These two protein chains interact to form a complex.

Sequence of protein 1:
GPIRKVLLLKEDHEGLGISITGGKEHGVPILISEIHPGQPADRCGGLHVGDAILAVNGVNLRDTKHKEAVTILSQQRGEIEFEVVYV

Contacts between the two chains:
Residue G21 in protein 1 contacts residue I10 in protein 2 (closest heavy-atom distance 3.0 Å).
Residue V74 in protein 1 interacts with residue I10 in protein 2 (closest heavy-atom distance 4.3 Å).
Residue G19 in protein 1 interacts with residue I10 in protein 2 (closest heavy-atom distance 3.5 Å).
Residue T25 in protein 1 is in contact with residue C7 in protein 2 (closest heavy-atom distance 3.6 Å).
Residue I22 in protein 1 contacts residue R9 in protein 2 (closest heavy-atom distance 3.6 Å).
Residue I22 in protein 1 is in contact with residue T8 in protein 2 (closest heavy-atom distance 4.0 Å).
Residue Q43 in protein 1 interacts with residue R9 in protein 2 (closest heavy-atom distance 2.4 Å).
Residue I24 in protein 1 is in contact with residue I10 in protein 2 (closest heavy-atom distance 3.9 Å).
Residue I22 in protein 1 is in contact with residue I10 in protein 2 (closest heavy-atom distance 2.8 Å).
Residue I24 in protein 1 is in contact with residue I6 in protein 2 (closest heavy-atom distance 3.8 Å).
Residue S23 in protein 1 is in contact with residue C7 in protein 2 (closest heavy-atom distance 4.6 Å).
Residue H40 in protein 1 contacts residue R9 in protein 2 (closest heavy-atom distance 3.6 Å).
Residue S23 in protein 1 is in contact with residue T8 in protein 2 (closest heavy-atom distance 3.1 Å).
Residue G26 in protein 1 is in contact with residue N5 in protein 2 (closest heavy-atom distance 4.7 Å).
Residue H70 in protein 1 contacts residue I6 in protein 2 (closest heavy-atom distance 3.6 Å).
Residue T25 in protein 1 contacts residue I6 in protein 2 (closest heavy-atom distance 2.7 Å).
Residue H30 in protein 1 interacts with residue N5 in protein 2 (closest heavy-atom distance 3.0 Å).
Residue H70 in protein 1 interacts with residue C7 in protein 2 (closest heavy-atom distance 4.8 Å).
Residue L20 in protein 1 interacts with residue I10 in protein 2 (closest heavy-atom distance 2.8 Å).
Residue G26 in protein 1 contacts residue I6 in protein 2 (closest heavy-atom distance 4.3 Å).
Residue V74 in protein 1 is in contact with residue T8 in protein 2 (closest heavy-atom distance 3.9 Å).
Residue S37 in protein 1 is in contact with residue C7 in protein 2 (closest heavy-atom distance 3.4 Å).
Residue I24 in protein 1 contacts residue T8 in protein 2 (closest heavy-atom distance 2.9 Å).
Residue Q43 in protein 1 contacts residue I10 in protein 2 (closest heavy-atom distance 5.0 Å).
Residue L77 in protein 1 is in contact with residue I10 in protein 2 (closest heavy-atom distance 3.6 Å).
Residue S23 in protein 1 contacts residue I10 in protein 2 (closest heavy-atom distance 4.6 Å).
Residue H70 in protein 1 interacts with residue T8 in protein 2 (closest heavy-atom distance 2.8 Å).
Residue I24 in protein 1 is in contact with residue C7 in protein 2 (closest heavy-atom distance 3.2 Å).
Residue S23 in protein 1 contacts residue R9 in protein 2 (closest heavy-atom distance 3.4 Å).
Residue H30 in protein 1 contacts residue Q4 in protein 2 (closest heavy-atom distance 3.2 Å).
Residue T25 in protein 1 interacts with residue N5 in protein 2 (closest heavy-atom distance 4.8 Å).
Residue S78 in protein 1 interacts with residue I10 in protein 2 (closest heavy-atom distance 3.8 Å).

Sequence of protein 2:
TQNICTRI